Contacts between the two chains:
Residue Q1162 in the second protein contacts residue I1152 in the first protein (closest heavy-atom distance 2.8 Å).
Residue N1112 in the second protein contacts residue Q1102 in the first protein (closest heavy-atom distance 2.4 Å).
Residue N996 in the second protein contacts residue N987 in the first protein (closest heavy-atom distance 2.4 Å).
Residue E1119 in the second protein is in contact with residue K1105 in the first protein (closest heavy-atom distance 2.8 Å).
Residue K787 in the second protein interacts with residue G778 in the first protein (closest heavy-atom distance 2.7 Å).
Residue D809 in the second protein contacts residue R800 in the first protein (closest heavy-atom distance 2.4 Å).
Residue Y524 in the second protein interacts with residue R428 in the first protein (closest heavy-atom distance 2.8 Å).
Residue L798 in the second protein is in contact with residue I793 in the first protein (closest heavy-atom distance 2.8 Å).
Residue E931 in the second protein contacts residue K923 in the first protein (closest heavy-atom distance 2.6 Å).
Residue Q1000 in the second protein is in contact with residue Q986 in the first protein (closest heavy-atom distance 2.4 Å).
Residue E1169 in the second protein is in contact with residue Y1156 in the first protein (closest heavy-atom distance 2.8 Å).
Residue Y591 in the second protein contacts residue H588 in the first protein (closest heavy-atom distance 2.2 Å).
Residue N1202 in the second protein contacts residue N1192 in the first protein (closest heavy-atom distance 2.5 Å).
Residue Y968 in the second protein contacts residue Q962 in the first protein (closest heavy-atom distance 2.8 Å).
Residue E1208 in the second protein is in contact with residue R1203 in the first protein (closest heavy-atom distance 2.2 Å).
Residue R808 in the second protein contacts residue S797 in the first protein (closest heavy-atom distance 2.7 Å).
Residue R791 in the second protein is in contact with residue L779 in the first protein (closest heavy-atom distance 2.2 Å).
Residue T995 in the second protein is in contact with residue N987 in the first protein (closest heavy-atom distance 2.5 Å).
Residue I1198 in the second protein contacts residue N1192 in the first protein (closest heavy-atom distance 2.5 Å).
Residue R1093 in the second protein contacts residue Q1085 in the first protein (closest heavy-atom distance 2.8 Å).
Residue D1042 in the second protein is in contact with residue L1032 in the first protein (closest heavy-atom distance 2.7 Å).
Residue I1017 in the second protein interacts with residue T1007 in the first protein (closest heavy-atom distance 2.8 Å).
Residue Q1162 in the second protein interacts with residue Y1156 in the first protein (closest heavy-atom distance 2.2 Å).
Residue Q630 in the second protein is in contact with residue H588 in the first protein (closest heavy-atom distance 2.6 Å).
Residue D792 in the second protein interacts with residue R782 in the first protein (closest heavy-atom distance 2.3 Å).
Residue H838 in the second protein is in contact with residue F829 in the first protein (closest heavy-atom distance 2.8 Å).
Residue R602 in the second protein contacts residue D585 in the first protein (closest heavy-atom distance 2.8 Å).
Residue E971 in the second protein interacts with residue I959 in the first protein (closest heavy-atom distance 2.8 Å).
Residue T1031 in the second protein is in contact with residue L1018 in the first protein (closest heavy-atom distance 2.4 Å).
Residue N1080 in the second protein contacts residue N1071 in the first protein (closest heavy-atom distance 2.4 Å).
Residue Q802 in the second protein contacts residue Q792 in the first protein (closest heavy-atom distance 2.7 Å).
Residue R756 in the second protein interacts with residue E744 in the first protein (closest heavy-atom distance 2.7 Å).
Residue F1076 in the second protein interacts with residue N1071 in the first protein (closest heavy-atom distance 2.7 Å).
Residue N1202 in the second protein interacts with residue L1195 in the first protein (closest heavy-atom distance 2.8 Å).
Residue K842 in the second protein contacts residue I833 in the first protein (closest heavy-atom distance 2.8 Å).
Residue L928 in the second protein interacts with residue L916 in the first protein (closest heavy-atom distance 2.8 Å).
Residue K644 in the second protein interacts with residue D583 in the first protein (closest heavy-atom distance 2.4 Å).
Residue E870 in the second protein is in contact with residue H858 in the first protein (closest heavy-atom distance 2.2 Å).
Residue Q1104 in the second protein contacts residue I1092 in the first protein (closest heavy-atom distance 2.5 Å).
Residue L1041 in the second protein interacts with residue D1033 in the first protein (closest heavy-atom distance 2.8 Å).
Residue R565 in the second protein contacts residue D583 in the first protein (closest heavy-atom distance 2.6 Å).
Residue N943 in the second protein is in contact with residue N934 in the first protein (closest heavy-atom distance 2.7 Å).
Residue E942 in the second protein interacts with residue N934 in the first protein (closest heavy-atom distance 2.3 Å).
Residue R1093 in the second protein contacts residue L1081 in the first protein (closest heavy-atom distance 2.1 Å).
Residue I754 in the second protein is in contact with residue E746 in the first protein (closest heavy-atom distance 2.7 Å).
Residue I1059 in the second protein contacts residue E1049 in the first protein (closest heavy-atom distance 2.7 Å).
Residue M1069 in the second protein contacts residue T1057 in the first protein (closest heavy-atom distance 2.8 Å).
Residue K1020 in the second protein contacts residue E1012 in the first protein (closest heavy-atom distance 2.7 Å).
Residue T985 in the second protein interacts with residue K980 in the first protein (closest heavy-atom distance 2.3 Å).
Residue Y646 in the second protein contacts residue D585 in the first protein (closest heavy-atom distance 2.0 Å).
Residue Q550 in the second protein is in contact with residue D583 in the first protein (closest heavy-atom distance 2.7 Å).
Residue N742 in the second protein is in contact with residue E502 in the first protein (closest heavy-atom distance 2.4 Å).
Residue R914 in the second protein interacts with residue Q904 in the first protein (closest heavy-atom distance 2.2 Å).
Residue D1194 in the second protein contacts residue K1185 in the first protein (closest heavy-atom distance 2.4 Å).
Residue L1048 in the second protein is in contact with residue I1036 in the first protein (closest heavy-atom distance 2.8 Å).
Residue K1055 in the second protein interacts with residue E1047 in the first protein (closest heavy-atom distance 2.7 Å).
Residue I1059 in the second protein is in contact with residue I1050 in the first protein (closest heavy-atom distance 2.8 Å).
Residue N996 in the second protein contacts residue L983 in the first protein (closest heavy-atom distance 2.5 Å).
Residue N569 in the second protein is in contact with residue E634 in the first protein (closest heavy-atom distance 2.8 Å).
Residue M947 in the second protein is in contact with residue D937 in the first protein (closest heavy-atom distance 2.8 Å).

Sequence of the first protein:
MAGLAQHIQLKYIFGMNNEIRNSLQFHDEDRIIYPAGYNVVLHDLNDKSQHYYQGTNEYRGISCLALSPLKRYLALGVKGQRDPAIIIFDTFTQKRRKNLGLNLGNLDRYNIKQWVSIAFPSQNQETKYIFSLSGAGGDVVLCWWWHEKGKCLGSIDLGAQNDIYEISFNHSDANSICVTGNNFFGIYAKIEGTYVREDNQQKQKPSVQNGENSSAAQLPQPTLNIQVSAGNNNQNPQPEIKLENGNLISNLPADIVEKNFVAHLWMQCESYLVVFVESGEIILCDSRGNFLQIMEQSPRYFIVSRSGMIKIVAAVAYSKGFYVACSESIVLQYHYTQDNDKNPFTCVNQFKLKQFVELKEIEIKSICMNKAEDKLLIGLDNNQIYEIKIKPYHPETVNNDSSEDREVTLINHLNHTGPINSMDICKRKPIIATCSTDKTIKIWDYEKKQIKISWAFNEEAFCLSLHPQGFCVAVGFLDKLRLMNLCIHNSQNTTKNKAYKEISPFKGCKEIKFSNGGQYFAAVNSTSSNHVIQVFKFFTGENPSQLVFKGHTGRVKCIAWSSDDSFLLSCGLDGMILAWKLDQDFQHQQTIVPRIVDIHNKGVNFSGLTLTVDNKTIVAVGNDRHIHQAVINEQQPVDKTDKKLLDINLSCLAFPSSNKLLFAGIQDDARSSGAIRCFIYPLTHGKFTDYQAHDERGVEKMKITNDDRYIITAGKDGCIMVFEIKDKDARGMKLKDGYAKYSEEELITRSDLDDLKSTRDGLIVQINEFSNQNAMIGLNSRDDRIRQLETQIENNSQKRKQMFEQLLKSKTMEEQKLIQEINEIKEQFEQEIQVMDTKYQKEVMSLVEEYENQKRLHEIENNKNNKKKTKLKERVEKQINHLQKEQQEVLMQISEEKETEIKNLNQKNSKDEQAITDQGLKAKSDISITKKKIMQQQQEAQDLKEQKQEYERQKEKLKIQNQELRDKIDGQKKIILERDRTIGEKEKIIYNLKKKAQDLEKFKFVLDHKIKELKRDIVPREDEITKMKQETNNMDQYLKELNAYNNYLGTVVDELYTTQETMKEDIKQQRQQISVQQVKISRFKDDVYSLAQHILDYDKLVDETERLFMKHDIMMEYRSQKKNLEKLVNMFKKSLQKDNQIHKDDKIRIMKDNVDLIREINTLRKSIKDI

This data describes a binding interaction between two proteins.

Sequence of the second protein:
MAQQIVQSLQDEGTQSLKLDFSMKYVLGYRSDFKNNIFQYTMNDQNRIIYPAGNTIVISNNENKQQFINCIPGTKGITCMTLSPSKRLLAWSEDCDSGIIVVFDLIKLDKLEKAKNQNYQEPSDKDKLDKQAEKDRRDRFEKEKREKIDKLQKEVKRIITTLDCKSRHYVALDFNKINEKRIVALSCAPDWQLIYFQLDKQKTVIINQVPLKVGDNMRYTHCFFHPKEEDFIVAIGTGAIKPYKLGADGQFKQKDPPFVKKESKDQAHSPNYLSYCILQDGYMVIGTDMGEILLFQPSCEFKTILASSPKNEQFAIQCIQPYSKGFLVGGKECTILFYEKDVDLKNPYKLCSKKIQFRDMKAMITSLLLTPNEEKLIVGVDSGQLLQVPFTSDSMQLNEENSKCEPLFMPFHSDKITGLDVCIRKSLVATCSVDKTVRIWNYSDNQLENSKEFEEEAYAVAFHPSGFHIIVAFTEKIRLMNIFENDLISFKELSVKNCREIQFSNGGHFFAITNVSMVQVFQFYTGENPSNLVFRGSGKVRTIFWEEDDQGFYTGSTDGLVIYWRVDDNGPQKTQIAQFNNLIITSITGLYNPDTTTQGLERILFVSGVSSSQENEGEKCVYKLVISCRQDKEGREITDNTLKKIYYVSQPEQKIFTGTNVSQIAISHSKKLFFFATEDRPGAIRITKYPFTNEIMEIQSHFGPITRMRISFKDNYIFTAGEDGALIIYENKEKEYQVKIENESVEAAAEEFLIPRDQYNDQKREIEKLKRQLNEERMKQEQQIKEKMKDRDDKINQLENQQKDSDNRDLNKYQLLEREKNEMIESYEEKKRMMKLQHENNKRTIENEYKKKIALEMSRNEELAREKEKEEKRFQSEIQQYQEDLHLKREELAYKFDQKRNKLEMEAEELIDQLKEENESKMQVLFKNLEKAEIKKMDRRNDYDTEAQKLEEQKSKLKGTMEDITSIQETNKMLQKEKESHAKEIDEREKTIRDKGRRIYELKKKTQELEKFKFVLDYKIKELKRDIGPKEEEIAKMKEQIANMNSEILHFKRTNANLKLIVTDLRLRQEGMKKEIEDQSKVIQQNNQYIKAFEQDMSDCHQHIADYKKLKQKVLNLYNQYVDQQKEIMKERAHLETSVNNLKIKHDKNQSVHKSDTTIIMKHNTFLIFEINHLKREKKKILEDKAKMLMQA